Interface contacts:
Residue R64 in protein 2 interacts with residue S34 in protein 1 (closest heavy-atom distance 3.4 Å).
Residue W29 in protein 2 contacts residue I76 in protein 1 (closest heavy-atom distance 4.9 Å).
Residue V43 in protein 2 is in contact with residue L33 in protein 1 (closest heavy-atom distance 4.8 Å).
Residue T46 in protein 2 contacts residue S34 in protein 1 (closest heavy-atom distance 4.0 Å).
Residue D22 in protein 2 is in contact with residue K70 in protein 1 (closest heavy-atom distance 4.7 Å).
Residue D72 in protein 2 contacts residue H80 in protein 1 (closest heavy-atom distance 4.7 Å).
Residue D108 in protein 2 interacts with residue D117 in protein 1 (closest heavy-atom distance 3.7 Å).
Residue W29 in protein 2 is in contact with residue V74 in protein 1 (closest heavy-atom distance 3.6 Å).
Residue A2 in protein 2 contacts residue G45 in protein 1 (closest heavy-atom distance 3.9 Å).
Residue K27 in protein 2 interacts with residue E37 in protein 1 (closest heavy-atom distance 3.4 Å).
Residue V65 in protein 2 contacts residue S34 in protein 1 (closest heavy-atom distance 3.0 Å).
Residue L47 in protein 2 is in contact with residue D32 in protein 1 (closest heavy-atom distance 3.7 Å).
Residue R111 in protein 2 interacts with residue V121 in protein 1 (closest heavy-atom distance 3.7 Å).
Residue E77 in protein 2 contacts residue R114 in protein 1 (closest heavy-atom distance 4.0 Å).
Residue D108 in protein 2 contacts residue E116 in protein 1 (closest heavy-atom distance 3.8 Å).
Residue L47 in protein 2 is in contact with residue V74 in protein 1 (closest heavy-atom distance 4.6 Å).
Residue F24 in protein 2 contacts residue V74 in protein 1 (closest heavy-atom distance 3.9 Å).
Residue L47 in protein 2 interacts with residue I39 in protein 1 (closest heavy-atom distance 4.7 Å).
Residue G44 in protein 2 interacts with residue L33 in protein 1 (closest heavy-atom distance 3.8 Å).
Residue V3 in protein 2 interacts with residue K49 in protein 1 (closest heavy-atom distance 4.1 Å).
Residue C69 in protein 2 contacts residue R114 in protein 1 (closest heavy-atom distance 3.7 Å).
Residue R64 in protein 2 interacts with residue R36 in protein 1 (closest heavy-atom distance 3.6 Å).
Residue K27 in protein 2 is in contact with residue T38 in protein 1 (closest heavy-atom distance 4.4 Å).
Residue F24 in protein 2 is in contact with residue K70 in protein 1 (closest heavy-atom distance 3.6 Å).
Residue G63 in protein 2 is in contact with residue R36 in protein 1 (closest heavy-atom distance 4.5 Å).
Residue W29 in protein 2 interacts with residue G75 in protein 1 (closest heavy-atom distance 4.0 Å).
Residue R64 in protein 2 interacts with residue D32 in protein 1 (closest heavy-atom distance 3.8 Å).
Residue A71 in protein 2 is in contact with residue R114 in protein 1 (closest heavy-atom distance 3.7 Å).
Residue F24 in protein 2 is in contact with residue I39 in protein 1 (closest heavy-atom distance 4.0 Å).
Residue K83 in protein 2 contacts residue E116 in protein 1 (closest heavy-atom distance 4.1 Å).
Residue K83 in protein 2 contacts residue K82 in protein 1 (closest heavy-atom distance 4.3 Å).
Residue A2 in protein 2 is in contact with residue V48 in protein 1 (closest heavy-atom distance 5.0 Å).
Residue S80 in protein 2 interacts with residue R114 in protein 1 (closest heavy-atom distance 3.5 Å).
Residue K45 in protein 2 is in contact with residue V13 in protein 1 (closest heavy-atom distance 4.2 Å).
Residue V68 in protein 2 contacts residue L33 in protein 1 (closest heavy-atom distance 3.8 Å).
Residue T107 in protein 2 is in contact with residue D117 in protein 1 (closest heavy-atom distance 2.7 Å).
Residue L47 in protein 2 contacts residue T38 in protein 1 (closest heavy-atom distance 4.9 Å).
Residue F24 in protein 2 contacts residue T38 in protein 1 (closest heavy-atom distance 3.6 Å).
Residue L47 in protein 2 contacts residue E37 in protein 1 (closest heavy-atom distance 3.2 Å).
Residue E67 in protein 2 is in contact with residue L33 in protein 1 (closest heavy-atom distance 4.3 Å).
Residue F24 in protein 2 interacts with residue A40 in protein 1 (closest heavy-atom distance 4.8 Å).
Residue T107 in protein 2 is in contact with residue V118 in protein 1 (closest heavy-atom distance 4.9 Å).
Residue V65 in protein 2 contacts residue L33 in protein 1 (closest heavy-atom distance 4.9 Å).
Residue V66 in protein 2 contacts residue L33 in protein 1 (closest heavy-atom distance 3.4 Å).
Residue I32 in protein 2 is in contact with residue L33 in protein 1 (closest heavy-atom distance 4.2 Å).
Residue K45 in protein 2 contacts residue L33 in protein 1 (closest heavy-atom distance 4.0 Å).
Residue T46 in protein 2 interacts with residue D32 in protein 1 (closest heavy-atom distance 3.1 Å).
Residue D108 in protein 2 contacts residue I115 in protein 1 (closest heavy-atom distance 4.1 Å).
Residue W29 in protein 2 contacts residue V13 in protein 1 (closest heavy-atom distance 4.4 Å).
Residue A2 in protein 2 contacts residue K49 in protein 1 (closest heavy-atom distance 3.3 Å).
Residue R111 in protein 2 interacts with residue D117 in protein 1 (closest heavy-atom distance 4.8 Å).
Residue N49 in protein 2 contacts residue E37 in protein 1 (closest heavy-atom distance 3.0 Å).
Residue R64 in protein 2 is in contact with residue E37 in protein 1 (closest heavy-atom distance 3.8 Å).
Residue V66 in protein 2 contacts residue S34 in protein 1 (closest heavy-atom distance 3.8 Å).
Residue K45 in protein 2 interacts with residue F14 in protein 1 (closest heavy-atom distance 4.4 Å).
Residue D72 in protein 2 contacts residue R114 in protein 1 (closest heavy-atom distance 2.8 Å).
Residue T106 in protein 2 interacts with residue E116 in protein 1 (closest heavy-atom distance 4.5 Å).
Residue A2 in protein 2 contacts residue M46 in protein 1 (closest heavy-atom distance 3.8 Å).
Residue V48 in protein 2 contacts residue E37 in protein 1 (closest heavy-atom distance 3.4 Å).
Residue K45 in protein 2 is in contact with residue D32 in protein 1 (closest heavy-atom distance 4.5 Å).

Sequence of protein 2:
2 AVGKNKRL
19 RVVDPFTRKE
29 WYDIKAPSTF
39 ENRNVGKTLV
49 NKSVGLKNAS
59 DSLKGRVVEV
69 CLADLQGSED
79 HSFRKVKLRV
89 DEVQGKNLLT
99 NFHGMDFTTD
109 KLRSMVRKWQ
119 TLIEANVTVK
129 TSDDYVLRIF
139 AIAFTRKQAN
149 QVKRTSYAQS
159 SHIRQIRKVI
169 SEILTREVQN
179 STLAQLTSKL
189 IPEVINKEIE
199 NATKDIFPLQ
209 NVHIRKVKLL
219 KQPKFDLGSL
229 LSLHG

Sequence of protein 1:
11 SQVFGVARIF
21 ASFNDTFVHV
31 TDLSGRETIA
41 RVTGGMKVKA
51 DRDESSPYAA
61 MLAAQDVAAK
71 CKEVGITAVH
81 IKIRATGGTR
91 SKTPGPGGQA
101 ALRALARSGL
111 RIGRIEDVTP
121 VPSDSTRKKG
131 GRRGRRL

These two protein chains interact to form a complex.